Sequence of chain A:
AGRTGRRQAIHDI

Interface contacts:
Residue K171 in chain B is in contact with residue A11 in chain A (closest heavy-atom distance 3.7 Å).
Residue R136 in chain B interacts with residue R5 in chain A (closest heavy-atom distance 4.6 Å).
Residue R136 in chain B contacts residue R9 in chain A (closest heavy-atom distance 3.6 Å).
Residue T204 in chain B interacts with residue Q10 in chain A (closest heavy-atom distance 4.0 Å).
Residue E173 in chain B is in contact with residue R9 in chain A (closest heavy-atom distance 2.9 Å).
Residue L208 in chain B interacts with residue I12 in chain A (closest heavy-atom distance 4.4 Å).
Residue F242 in chain B is in contact with residue G4 in chain A (closest heavy-atom distance 3.5 Å).
Residue K171 in chain B contacts residue R9 in chain A (closest heavy-atom distance 2.8 Å).
Residue D331 in chain B interacts with residue R8 in chain A (closest heavy-atom distance 2.9 Å).
Residue D244 in chain B interacts with residue G4 in chain A (closest heavy-atom distance 3.4 Å).
Residue F190 in chain B is in contact with residue A11 in chain A (closest heavy-atom distance 3.4 Å).
Residue D244 in chain B interacts with residue R5 in chain A (closest heavy-atom distance 3.6 Å).
Residue E173 in chain B is in contact with residue R8 in chain A (closest heavy-atom distance 3.6 Å).
Residue P205 in chain B is in contact with residue R5 in chain A (closest heavy-atom distance 3.8 Å).
Residue F190 in chain B contacts residue H13 in chain A (closest heavy-atom distance 3.8 Å).
Residue F132 in chain B is in contact with residue T6 in chain A (closest heavy-atom distance 3.5 Å).
Residue Q87 in chain B interacts with residue H13 in chain A (closest heavy-atom distance 3.3 Å).
Residue E173 in chain B is in contact with residue G7 in chain A (closest heavy-atom distance 4.2 Å).
Residue G203 in chain B is in contact with residue I12 in chain A (closest heavy-atom distance 2.6 Å).
Residue E233 in chain B contacts residue R9 in chain A (closest heavy-atom distance 2.9 Å).
Residue A243 in chain B is in contact with residue G4 in chain A (closest heavy-atom distance 3.6 Å).
Residue K171 in chain B is in contact with residue Q10 in chain A (closest heavy-atom distance 4.0 Å).
Residue D244 in chain B is in contact with residue A3 in chain A (closest heavy-atom distance 3.7 Å).
Residue L201 in chain B interacts with residue I15 in chain A (closest heavy-atom distance 4.2 Å).
Residue G203 in chain B contacts residue A11 in chain A (closest heavy-atom distance 3.4 Å).
Residue R136 in chain B contacts residue T6 in chain A (closest heavy-atom distance 3.0 Å).
Residue E130 in chain B interacts with residue R8 in chain A (closest heavy-atom distance 2.8 Å).
Residue F132 in chain B interacts with residue G7 in chain A (closest heavy-atom distance 3.5 Å).
Residue Y250 in chain B contacts residue I12 in chain A (closest heavy-atom distance 4.3 Å).
Residue F190 in chain B is in contact with residue I12 in chain A (closest heavy-atom distance 3.5 Å).
Residue T204 in chain B contacts residue A11 in chain A (closest heavy-atom distance 3.6 Å).
Residue E206 in chain B is in contact with residue R5 in chain A (closest heavy-atom distance 2.8 Å).
Residue Y250 in chain B interacts with residue I15 in chain A (closest heavy-atom distance 3.7 Å).
Residue A243 in chain B is in contact with residue R5 in chain A (closest heavy-atom distance 3.6 Å).
Residue F242 in chain B contacts residue R5 in chain A (closest heavy-atom distance 3.4 Å).
Residue D169 in chain B contacts residue A11 in chain A (closest heavy-atom distance 4.2 Å).
Residue P205 in chain B interacts with residue I12 in chain A (closest heavy-atom distance 4.2 Å).
Residue L201 in chain B interacts with residue D14 in chain A (closest heavy-atom distance 3.5 Å).
Residue A243 in chain B is in contact with residue A3 in chain A (closest heavy-atom distance 3.4 Å).
Residue F132 in chain B is in contact with residue R8 in chain A (closest heavy-atom distance 3.5 Å).
Residue P205 in chain B is in contact with residue Q10 in chain A (closest heavy-atom distance 3.9 Å).
Residue F242 in chain B is in contact with residue T6 in chain A (closest heavy-atom distance 4.3 Å).
Residue E206 in chain B contacts residue R9 in chain A (closest heavy-atom distance 3.5 Å).
Residue L201 in chain B interacts with residue H13 in chain A (closest heavy-atom distance 2.8 Å).
Residue P172 in chain B interacts with residue R9 in chain A (closest heavy-atom distance 3.5 Å).
Residue S56 in chain B contacts residue H13 in chain A (closest heavy-atom distance 3.5 Å).
Residue Y207 in chain B interacts with residue R9 in chain A (closest heavy-atom distance 4.1 Å).
Residue F132 in chain B interacts with residue R9 in chain A (closest heavy-atom distance 4.1 Å).
Residue C202 in chain B is in contact with residue I12 in chain A (closest heavy-atom distance 3.3 Å).
Residue S133 in chain B interacts with residue R8 in chain A (closest heavy-atom distance 3.9 Å).
Residue P239 in chain B contacts residue R9 in chain A (closest heavy-atom distance 4.0 Å).
Residue C202 in chain B interacts with residue H13 in chain A (closest heavy-atom distance 4.6 Å).
Residue I213 in chain B is in contact with residue I15 in chain A (closest heavy-atom distance 4.2 Å).
Residue I249 in chain B is in contact with residue R5 in chain A (closest heavy-atom distance 4.1 Å).
Residue Y333 in chain B interacts with residue R8 in chain A (closest heavy-atom distance 3.3 Å).
Residue F242 in chain B is in contact with residue A3 in chain A (closest heavy-atom distance 3.7 Å).
Residue L201 in chain B is in contact with residue I12 in chain A (closest heavy-atom distance 4.1 Å).
Residue P246 in chain B contacts residue R5 in chain A (closest heavy-atom distance 4.3 Å).
Residue L208 in chain B contacts residue I15 in chain A (closest heavy-atom distance 4.0 Å).
Residue T204 in chain B is in contact with residue R9 in chain A (closest heavy-atom distance 3.7 Å).

The following describes two proteins that form a bound complex.

Sequence of chain B:
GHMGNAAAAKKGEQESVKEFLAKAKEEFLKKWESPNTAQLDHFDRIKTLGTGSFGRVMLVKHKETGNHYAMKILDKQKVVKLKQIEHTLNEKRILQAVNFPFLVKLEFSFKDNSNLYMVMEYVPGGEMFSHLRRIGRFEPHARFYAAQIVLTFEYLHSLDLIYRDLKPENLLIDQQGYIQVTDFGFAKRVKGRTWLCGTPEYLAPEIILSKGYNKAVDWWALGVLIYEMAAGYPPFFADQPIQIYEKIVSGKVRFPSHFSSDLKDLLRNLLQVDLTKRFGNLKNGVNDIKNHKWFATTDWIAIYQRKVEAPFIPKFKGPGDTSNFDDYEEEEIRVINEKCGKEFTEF